The following describes two proteins that form a bound complex.

Sequence of the second protein:
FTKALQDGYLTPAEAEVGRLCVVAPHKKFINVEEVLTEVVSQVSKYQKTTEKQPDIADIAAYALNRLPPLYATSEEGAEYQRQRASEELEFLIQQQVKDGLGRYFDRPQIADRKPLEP

Sequence of the first protein:
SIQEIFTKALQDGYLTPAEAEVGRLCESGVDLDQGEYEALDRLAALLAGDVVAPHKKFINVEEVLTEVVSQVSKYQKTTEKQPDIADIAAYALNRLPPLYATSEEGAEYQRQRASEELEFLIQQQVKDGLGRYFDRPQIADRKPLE

Contacts between the two chains:
Residue P150 in the first protein interacts with residue T108 in the second protein (closest heavy-atom distance 3.4 Å).
Residue E111 in the first protein is in contact with residue D147 in the second protein (closest heavy-atom distance 2.6 Å).
Residue T108 in the first protein interacts with residue L151 in the second protein (closest heavy-atom distance 3.3 Å).
Residue F62 in the first protein contacts residue E67 in the second protein (closest heavy-atom distance 3.7 Å).
Residue P104 in the first protein interacts with residue N100 in the second protein (closest heavy-atom distance 3.5 Å).
Residue K149 in the first protein interacts with residue S109 in the second protein (closest heavy-atom distance 3.1 Å).
Residue E111 in the first protein interacts with residue K149 in the second protein (closest heavy-atom distance 3.3 Å).
Residue Y106 in the first protein interacts with residue L99 in the second protein (closest heavy-atom distance 3.7 Å).
Residue E110 in the first protein is in contact with residue L151 in the second protein (closest heavy-atom distance 3.4 Å).
Residue R148 in the first protein is in contact with residue E111 in the second protein (closest heavy-atom distance 3.7 Å).
Residue E67 in the first protein contacts residue Y106 in the second protein (closest heavy-atom distance 2.6 Å).
Residue T108 in the first protein interacts with residue D93 in the second protein (closest heavy-atom distance 3.6 Å).
Residue N100 in the first protein is in contact with residue L105 in the second protein (closest heavy-atom distance 3.6 Å).
Residue A107 in the first protein is in contact with residue L151 in the second protein (closest heavy-atom distance 3.7 Å).
Residue L99 in the first protein is in contact with residue Y106 in the second protein (closest heavy-atom distance 3.7 Å).
Residue Q88 in the first protein is in contact with residue Y15 in the second protein (closest heavy-atom distance 3.1 Å).
Residue P18 in the first protein is in contact with residue T72 in the second protein (closest heavy-atom distance 3.4 Å).
Residue D13 in the first protein contacts residue Q82 in the second protein (closest heavy-atom distance 3.3 Å).
Residue Q12 in the first protein is in contact with residue K83 in the second protein (closest heavy-atom distance 3.0 Å).
Residue N100 in the first protein contacts residue Y106 in the second protein (closest heavy-atom distance 2.8 Å).
Residue V75 in the first protein is in contact with residue Y15 in the second protein (closest heavy-atom distance 3.5 Å).
Residue R148 in the first protein is in contact with residue S109 in the second protein (closest heavy-atom distance 3.0 Å).
Residue Y106 in the first protein is in contact with residue N100 in the second protein (closest heavy-atom distance 2.8 Å).
Residue K149 in the first protein contacts residue E110 in the second protein (closest heavy-atom distance 3.0 Å).
Residue T108 in the first protein contacts residue P150 in the second protein (closest heavy-atom distance 3.6 Å).
Residue E152 in the first protein is in contact with residue K60 in the second protein (closest heavy-atom distance 3.5 Å).
Residue P104 in the first protein interacts with residue L99 in the second protein (closest heavy-atom distance 3.4 Å).
Residue N100 in the first protein contacts residue P104 in the second protein (closest heavy-atom distance 3.2 Å).
Residue P18 in the first protein interacts with residue E68 in the second protein (closest heavy-atom distance 3.7 Å).
Residue Y15 in the first protein contacts residue I91 in the second protein (closest heavy-atom distance 3.5 Å).
Residue L71 in the first protein is in contact with residue P18 in the second protein (closest heavy-atom distance 3.6 Å).
Residue N64 in the first protein is in contact with residue Y106 in the second protein (closest heavy-atom distance 2.6 Å).
Residue Q88 in the first protein is in contact with residue V55 in the second protein (closest heavy-atom distance 3.4 Å).
Residue L71 in the first protein is in contact with residue H59 in the second protein (closest heavy-atom distance 3.5 Å).
Residue L99 in the first protein interacts with residue P104 in the second protein (closest heavy-atom distance 3.5 Å).
Residue N100 in the first protein is in contact with residue Q116 in the second protein (closest heavy-atom distance 3.6 Å).
Residue A92 in the first protein contacts residue P58 in the second protein (closest heavy-atom distance 3.5 Å).
Residue K60 in the first protein interacts with residue L151 in the second protein (closest heavy-atom distance 3.5 Å).
Residue S109 in the first protein interacts with residue K149 in the second protein (closest heavy-atom distance 3.2 Å).
Residue D93 in the first protein interacts with residue T108 in the second protein (closest heavy-atom distance 3.7 Å).
Residue L151 in the first protein interacts with residue A107 in the second protein (closest heavy-atom distance 3.6 Å).
Residue L151 in the first protein interacts with residue S109 in the second protein (closest heavy-atom distance 3.6 Å).
Residue D147 in the first protein is in contact with residue E111 in the second protein (closest heavy-atom distance 2.9 Å).
Residue I91 in the first protein is in contact with residue P58 in the second protein (closest heavy-atom distance 3.4 Å).
Residue L105 in the first protein is in contact with residue N100 in the second protein (closest heavy-atom distance 3.6 Å).
Residue S79 in the first protein contacts residue D13 in the second protein (closest heavy-atom distance 3.4 Å).
Residue Q82 in the first protein is in contact with residue Y15 in the second protein (closest heavy-atom distance 3.5 Å).
Residue Q82 in the first protein is in contact with residue G14 in the second protein (closest heavy-atom distance 2.8 Å).
Residue V75 in the first protein interacts with residue T17 in the second protein (closest heavy-atom distance 3.5 Å).
Residue Y106 in the first protein contacts residue N64 in the second protein (closest heavy-atom distance 2.8 Å).
Residue S109 in the first protein is in contact with residue R148 in the second protein (closest heavy-atom distance 3.3 Å).
Residue E110 in the first protein is in contact with residue K149 in the second protein (closest heavy-atom distance 2.9 Å).
Residue S109 in the first protein is in contact with residue L151 in the second protein (closest heavy-atom distance 3.2 Å).
Residue T72 in the first protein interacts with residue P18 in the second protein (closest heavy-atom distance 3.1 Å).
Residue K149 in the first protein interacts with residue E111 in the second protein (closest heavy-atom distance 3.2 Å).
Residue Y106 in the first protein is in contact with residue E67 in the second protein (closest heavy-atom distance 2.6 Å).
Residue E111 in the first protein is in contact with residue R148 in the second protein (closest heavy-atom distance 3.4 Å).
Residue Y15 in the first protein is in contact with residue Q88 in the second protein (closest heavy-atom distance 3.4 Å).
Residue L151 in the first protein interacts with residue T108 in the second protein (closest heavy-atom distance 3.0 Å).
Residue Y106 in the first protein is in contact with residue Y106 in the second protein (closest heavy-atom distance 3.7 Å).